Contacts between the two chains:
Residue L17 in chain B is in contact with residue L21 in chain A (closest heavy-atom distance 3.8 Å).
Residue V28 in chain B is in contact with residue L31 in chain A (closest heavy-atom distance 3.7 Å).
Residue L31 in chain B contacts residue S32 in chain A (closest heavy-atom distance 3.6 Å).
Residue L7 in chain B is in contact with residue L7 in chain A (closest heavy-atom distance 3.8 Å).
Residue T24 in chain B interacts with residue L21 in chain A (closest heavy-atom distance 3.5 Å).
Residue E18 in chain B contacts residue R13 in chain A (closest heavy-atom distance 3.2 Å).
Residue Q38 in chain B interacts with residue Q38 in chain A (closest heavy-atom distance 2.7 Å).
Residue L42 in chain B interacts with residue E41 in chain A (closest heavy-atom distance 2.9 Å).
Residue T24 in chain B interacts with residue T24 in chain A (closest heavy-atom distance 3.5 Å).
Residue Q71 in chain B contacts residue Q71 in chain A (closest heavy-atom distance 3.1 Å).
Residue K6 in chain B interacts with residue L7 in chain A (closest heavy-atom distance 3.6 Å).
Residue E20 in chain B contacts residue L21 in chain A (closest heavy-atom distance 3.4 Å).
Residue I14 in chain B contacts residue L17 in chain A (closest heavy-atom distance 3.7 Å).
Residue V63 in chain B is in contact with residue Y60 in chain A (closest heavy-atom distance 3.3 Å).
Residue A10 in chain B interacts with residue I14 in chain A (closest heavy-atom distance 3.6 Å).
Residue S32 in chain B is in contact with residue L31 in chain A (closest heavy-atom distance 3.5 Å).
Residue E52 in chain B interacts with residue H49 in chain A (closest heavy-atom distance 2.5 Å).
Residue K67 in chain B interacts with residue D68 in chain A (closest heavy-atom distance 2.6 Å).
Residue Q71 in chain B interacts with residue K67 in chain A (closest heavy-atom distance 3.4 Å).
Residue L31 in chain B interacts with residue V28 in chain A (closest heavy-atom distance 3.7 Å).
Residue V28 in chain B interacts with residue T24 in chain A (closest heavy-atom distance 3.7 Å).
Residue K67 in chain B is in contact with residue I64 in chain A (closest heavy-atom distance 3.7 Å).
Residue T24 in chain B contacts residue T25 in chain A (closest heavy-atom distance 3.7 Å).
Residue H49 in chain B interacts with residue K46 in chain A (closest heavy-atom distance 3.7 Å).
Residue E52 in chain B is in contact with residue M53 in chain A (closest heavy-atom distance 3.8 Å).
Residue R57 in chain B is in contact with residue T56 in chain A (closest heavy-atom distance 3.7 Å).
Residue Q38 in chain B is in contact with residue K39 in chain A (closest heavy-atom distance 3.6 Å).
Residue Q38 in chain B interacts with residue V35 in chain A (closest heavy-atom distance 3.2 Å).
Residue E41 in chain B interacts with residue L42 in chain A (closest heavy-atom distance 3.3 Å).
Residue K39 in chain B contacts residue Q38 in chain A (closest heavy-atom distance 3.5 Å).
Residue T56 in chain B is in contact with residue M53 in chain A (closest heavy-atom distance 3.5 Å).
Residue I14 in chain B is in contact with residue I14 in chain A (closest heavy-atom distance 3.7 Å).
Residue A4 in chain B contacts residue T3 in chain A (closest heavy-atom distance 3.7 Å).
Residue E18 in chain B is in contact with residue L17 in chain A (closest heavy-atom distance 3.8 Å).
Residue A10 in chain B is in contact with residue A10 in chain A (closest heavy-atom distance 3.7 Å).
Residue V35 in chain B is in contact with residue V34 in chain A (closest heavy-atom distance 3.8 Å).
Residue Y60 in chain B is in contact with residue T56 in chain A (closest heavy-atom distance 3.7 Å).
Residue R57 in chain B interacts with residue E52 in chain A (closest heavy-atom distance 2.9 Å).
Residue L21 in chain B contacts residue T24 in chain A (closest heavy-atom distance 3.5 Å).
Residue T3 in chain B is in contact with residue A4 in chain A (closest heavy-atom distance 3.8 Å).
Residue H49 in chain B is in contact with residue A45 in chain A (closest heavy-atom distance 3.6 Å).
Residue Q71 in chain B interacts with residue D68 in chain A (closest heavy-atom distance 3.8 Å).
Residue K46 in chain B interacts with residue E41 in chain A (closest heavy-atom distance 3.5 Å).
Residue L7 in chain B interacts with residue K6 in chain A (closest heavy-atom distance 3.7 Å).
Residue I14 in chain B is in contact with residue A10 in chain A (closest heavy-atom distance 3.6 Å).
Residue L21 in chain B is in contact with residue E20 in chain A (closest heavy-atom distance 3.8 Å).
Residue V28 in chain B is in contact with residue V28 in chain A (closest heavy-atom distance 3.4 Å).
Residue V28 in chain B contacts residue R27 in chain A (closest heavy-atom distance 3.5 Å).
Residue H49 in chain B interacts with residue H49 in chain A (closest heavy-atom distance 3.1 Å).
Residue L75 in chain B is in contact with residue Q71 in chain A (closest heavy-atom distance 3.7 Å).
Residue Y60 in chain B is in contact with residue Y60 in chain A (closest heavy-atom distance 3.5 Å).
Residue R27 in chain B contacts residue V28 in chain A (closest heavy-atom distance 3.8 Å).
Residue M53 in chain B contacts residue E52 in chain A (closest heavy-atom distance 3.4 Å).
Residue D68 in chain B is in contact with residue K67 in chain A (closest heavy-atom distance 2.6 Å).
Residue Y60 in chain B is in contact with residue R57 in chain A (closest heavy-atom distance 3.3 Å).
Residue T24 in chain B is in contact with residue V28 in chain A (closest heavy-atom distance 3.7 Å).
Residue V35 in chain B is in contact with residue V35 in chain A (closest heavy-atom distance 3.6 Å).
Residue V35 in chain B contacts residue Q38 in chain A (closest heavy-atom distance 3.0 Å).
Residue R13 in chain B is in contact with residue E18 in chain A (closest heavy-atom distance 3.7 Å).
Residue M53 in chain B interacts with residue M53 in chain A (closest heavy-atom distance 3.6 Å).

These two protein chains interact to form a complex.

Sequence of chain B:
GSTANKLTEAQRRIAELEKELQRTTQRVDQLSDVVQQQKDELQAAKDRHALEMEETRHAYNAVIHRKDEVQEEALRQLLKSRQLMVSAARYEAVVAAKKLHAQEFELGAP

Sequence of chain A:
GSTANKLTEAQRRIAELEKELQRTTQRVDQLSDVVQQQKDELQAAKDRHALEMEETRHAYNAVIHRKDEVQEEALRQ